These two protein chains interact to form a complex.

Sequence of chain A:
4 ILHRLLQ

Interface contacts:
Residue F226 in chain B contacts residue I4 in chain A (closest heavy-atom distance 4.2 Å).
Residue K60 in chain B interacts with residue L9 in chain A (closest heavy-atom distance 3.7 Å).
Residue K60 in chain B is in contact with residue Q10 in chain A (closest heavy-atom distance 4.2 Å).
Residue F226 in chain B interacts with residue L5 in chain A (closest heavy-atom distance 3.8 Å).
Residue V56 in chain B is in contact with residue L9 in chain A (closest heavy-atom distance 4.1 Å).
Residue F226 in chain B contacts residue L8 in chain A (closest heavy-atom distance 3.6 Å).
Residue E229 in chain B interacts with residue I4 in chain A (closest heavy-atom distance 3.1 Å).
Residue R78 in chain B contacts residue L5 in chain A (closest heavy-atom distance 4.2 Å).
Residue L70 in chain B contacts residue H6 in chain A (closest heavy-atom distance 4.8 Å).
Residue V56 in chain B contacts residue L8 in chain A (closest heavy-atom distance 3.8 Å).
Residue M230 in chain B interacts with residue L5 in chain A (closest heavy-atom distance 3.7 Å).
Residue F65 in chain B is in contact with residue L9 in chain A (closest heavy-atom distance 4.6 Å).
Residue L70 in chain B is in contact with residue L9 in chain A (closest heavy-atom distance 3.6 Å).
Residue V56 in chain B interacts with residue L5 in chain A (closest heavy-atom distance 4.2 Å).
Residue Q73 in chain B contacts residue L9 in chain A (closest heavy-atom distance 3.7 Å).
Residue F53 in chain B is in contact with residue L8 in chain A (closest heavy-atom distance 4.0 Å).
Residue K60 in chain B is in contact with residue L8 in chain A (closest heavy-atom distance 4.0 Å).
Residue E229 in chain B contacts residue H6 in chain A (closest heavy-atom distance 4.3 Å).
Residue E229 in chain B interacts with residue L5 in chain A (closest heavy-atom distance 3.0 Å).
Residue L77 in chain B contacts residue L5 in chain A (closest heavy-atom distance 4.4 Å).
Residue V74 in chain B is in contact with residue H6 in chain A (closest heavy-atom distance 3.7 Å).
Residue V74 in chain B contacts residue L5 in chain A (closest heavy-atom distance 3.6 Å).
Residue R78 in chain B interacts with residue H6 in chain A (closest heavy-atom distance 3.1 Å).
Residue V74 in chain B interacts with residue L9 in chain A (closest heavy-atom distance 4.1 Å).

Sequence of chain B:
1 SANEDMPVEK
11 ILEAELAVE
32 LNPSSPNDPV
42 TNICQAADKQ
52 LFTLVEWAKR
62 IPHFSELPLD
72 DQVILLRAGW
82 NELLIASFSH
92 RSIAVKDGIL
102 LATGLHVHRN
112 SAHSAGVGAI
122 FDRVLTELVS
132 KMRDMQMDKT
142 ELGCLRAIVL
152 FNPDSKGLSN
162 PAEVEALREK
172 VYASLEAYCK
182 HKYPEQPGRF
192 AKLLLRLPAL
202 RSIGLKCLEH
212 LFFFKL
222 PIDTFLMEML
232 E